This data describes a binding interaction between two proteins.

Residue-level contacts at the interface:
Residue D205 in the first protein is in contact with residue R29 in the second protein (closest heavy-atom distance 2.9 Å).
Residue I192 in the first protein contacts residue I42 in the second protein (closest heavy-atom distance 3.7 Å).
Residue A241 in the first protein contacts residue L10 in the second protein (closest heavy-atom distance 4.5 Å).
Residue T210 in the first protein contacts residue L30 in the second protein (closest heavy-atom distance 3.5 Å).
Residue Q195 in the first protein interacts with residue L41 in the second protein (closest heavy-atom distance 2.9 Å).
Residue N238 in the first protein interacts with residue L10 in the second protein (closest heavy-atom distance 4.0 Å).
Residue L235 in the first protein contacts residue I13 in the second protein (closest heavy-atom distance 4.3 Å).
Residue A227 in the first protein interacts with residue N17 in the second protein (closest heavy-atom distance 3.8 Å).
Residue I203 in the first protein contacts residue L37 in the second protein (closest heavy-atom distance 4.4 Å).
Residue S206 in the first protein interacts with residue L30 in the second protein (closest heavy-atom distance 3.5 Å).
Residue Q195 in the first protein is in contact with residue I42 in the second protein (closest heavy-atom distance 3.8 Å).
Residue A199 in the first protein interacts with residue L37 in the second protein (closest heavy-atom distance 4.0 Å).
Residue V245 in the first protein contacts residue V8 in the second protein (closest heavy-atom distance 3.7 Å).
Residue K202 in the first protein contacts residue E39 in the second protein (closest heavy-atom distance 3.9 Å).
Residue L191 in the first protein is in contact with residue D43 in the second protein (closest heavy-atom distance 3.8 Å).
Residue N238 in the first protein interacts with residue G11 in the second protein (closest heavy-atom distance 2.9 Å).
Residue V220 in the first protein contacts residue S19 in the second protein (closest heavy-atom distance 3.8 Å).
Residue L231 in the first protein interacts with residue I16 in the second protein (closest heavy-atom distance 3.7 Å).
Residue L231 in the first protein contacts residue I13 in the second protein (closest heavy-atom distance 3.7 Å).
Residue K216 in the first protein interacts with residue N22 in the second protein (closest heavy-atom distance 4.1 Å).
Residue A227 in the first protein contacts residue I16 in the second protein (closest heavy-atom distance 3.6 Å).
Residue Q234 in the first protein contacts residue D12 in the second protein (closest heavy-atom distance 3.6 Å).
Residue N188 in the first protein is in contact with residue L44 in the second protein (closest heavy-atom distance 3.6 Å).
Residue Q234 in the first protein is in contact with residue G11 in the second protein (closest heavy-atom distance 3.8 Å).
Residue A199 in the first protein interacts with residue S40 in the second protein (closest heavy-atom distance 3.7 Å).
Residue L191 in the first protein is in contact with residue L44 in the second protein (closest heavy-atom distance 4.1 Å).
Residue S212 in the first protein interacts with residue E26 in the second protein (closest heavy-atom distance 2.4 Å).
Residue I242 in the first protein is in contact with residue L10 in the second protein (closest heavy-atom distance 3.9 Å).
Residue S209 in the first protein contacts residue R29 in the second protein (closest heavy-atom distance 3.2 Å).
Residue A213 in the first protein interacts with residue E26 in the second protein (closest heavy-atom distance 3.8 Å).
Residue K216 in the first protein is in contact with residue K25 in the second protein (closest heavy-atom distance 4.5 Å).
Residue V220 in the first protein is in contact with residue F20 in the second protein (closest heavy-atom distance 3.6 Å).
Residue K202 in the first protein is in contact with residue V33 in the second protein (closest heavy-atom distance 3.4 Å).
Residue L191 in the first protein interacts with residue I42 in the second protein (closest heavy-atom distance 4.0 Å).
Residue Q223 in the first protein is in contact with residue S19 in the second protein (closest heavy-atom distance 2.7 Å).
Residue N224 in the first protein contacts residue S19 in the second protein (closest heavy-atom distance 3.3 Å).
Residue Q195 in the first protein interacts with residue S40 in the second protein (closest heavy-atom distance 3.3 Å).
Residue R252 in the first protein interacts with residue T4 in the second protein (closest heavy-atom distance 3.6 Å).
Residue K216 in the first protein interacts with residue I23 in the second protein (closest heavy-atom distance 3.6 Å).
Residue S209 in the first protein contacts residue L30 in the second protein (closest heavy-atom distance 4.4 Å).
Residue K202 in the first protein is in contact with residue L37 in the second protein (closest heavy-atom distance 4.0 Å).
Residue A213 in the first protein interacts with residue I23 in the second protein (closest heavy-atom distance 3.8 Å).
Residue K216 in the first protein is in contact with residue E26 in the second protein (closest heavy-atom distance 3.1 Å).
Residue K202 in the first protein interacts with residue N36 in the second protein (closest heavy-atom distance 2.7 Å).
Residue L217 in the first protein interacts with residue I23 in the second protein (closest heavy-atom distance 3.9 Å).
Residue Q195 in the first protein is in contact with residue E39 in the second protein (closest heavy-atom distance 3.3 Å).
Residue S209 in the first protein contacts residue E26 in the second protein (closest heavy-atom distance 3.2 Å).
Residue Q234 in the first protein interacts with residue I13 in the second protein (closest heavy-atom distance 3.6 Å).
Residue N224 in the first protein contacts residue A18 in the second protein (closest heavy-atom distance 4.0 Å).
Residue R252 in the first protein is in contact with residue H3 in the second protein (closest heavy-atom distance 3.1 Å).
Residue S198 in the first protein contacts residue S40 in the second protein (closest heavy-atom distance 2.8 Å).
Residue L217 in the first protein interacts with residue V21 in the second protein (closest heavy-atom distance 4.1 Å).
Residue K216 in the first protein contacts residue V21 in the second protein (closest heavy-atom distance 4.1 Å).
Residue T230 in the first protein is in contact with residue I16 in the second protein (closest heavy-atom distance 3.9 Å).
Residue V220 in the first protein contacts residue V21 in the second protein (closest heavy-atom distance 3.7 Å).
Residue K202 in the first protein interacts with residue S40 in the second protein (closest heavy-atom distance 3.1 Å).
Residue R252 in the first protein contacts residue S5 in the second protein (closest heavy-atom distance 3.6 Å).
Residue S206 in the first protein interacts with residue V33 in the second protein (closest heavy-atom distance 4.1 Å).
Residue N238 in the first protein contacts residue I13 in the second protein (closest heavy-atom distance 4.0 Å).
Residue I192 in the first protein is in contact with residue L44 in the second protein (closest heavy-atom distance 4.3 Å).

Sequence of the second protein:
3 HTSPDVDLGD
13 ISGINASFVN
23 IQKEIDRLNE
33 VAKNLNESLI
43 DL

Sequence of the first protein:
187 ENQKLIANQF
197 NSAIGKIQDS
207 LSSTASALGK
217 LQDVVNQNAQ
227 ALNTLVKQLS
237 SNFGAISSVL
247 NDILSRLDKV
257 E